This data describes a binding interaction between two proteins.

Contacts between the two chains:
Residue E30 in chain B contacts residue V15 in chain A (closest heavy-atom distance 3.6 Å).
Residue G19 in chain B contacts residue V26 in chain A (closest heavy-atom distance 3.4 Å).
Residue K12 in chain B interacts with residue K34 in chain A (closest heavy-atom distance 3.8 Å).
Residue E30 in chain B is in contact with residue K20 in chain A (closest heavy-atom distance 4.9 Å).
Residue L8 in chain B is in contact with residue V40 in chain A (closest heavy-atom distance 3.4 Å).
Residue K23 in chain B contacts residue V26 in chain A (closest heavy-atom distance 3.7 Å).
Residue E30 in chain B contacts residue G16 in chain A (closest heavy-atom distance 4.5 Å).
Residue V37 in chain B contacts residue K12 in chain A (closest heavy-atom distance 4.0 Å).
Residue V15 in chain B is in contact with residue E30 in chain A (closest heavy-atom distance 3.4 Å).
Residue E30 in chain B contacts residue K23 in chain A (closest heavy-atom distance 3.1 Å).
Residue G33 in chain B is in contact with residue V15 in chain A (closest heavy-atom distance 3.9 Å).
Residue V15 in chain B contacts residue L29 in chain A (closest heavy-atom distance 4.7 Å).
Residue K41 in chain B is in contact with residue E5 in chain A (closest heavy-atom distance 4.7 Å).
Residue K34 in chain B contacts residue V15 in chain A (closest heavy-atom distance 3.7 Å).
Residue K34 in chain B is in contact with residue G16 in chain A (closest heavy-atom distance 3.9 Å).
Residue D9 in chain B interacts with residue V37 in chain A (closest heavy-atom distance 4.8 Å).
Residue V15 in chain B interacts with residue G33 in chain A (closest heavy-atom distance 4.0 Å).
Residue L44 in chain B is in contact with residue L4 in chain A (closest heavy-atom distance 3.7 Å).
Residue V26 in chain B interacts with residue V26 in chain A (closest heavy-atom distance 3.9 Å).
Residue K34 in chain B interacts with residue K12 in chain A (closest heavy-atom distance 3.8 Å).
Residue V37 in chain B interacts with residue L8 in chain A (closest heavy-atom distance 3.8 Å).
Residue E30 in chain B is in contact with residue G19 in chain A (closest heavy-atom distance 4.2 Å).
Residue V15 in chain B is in contact with residue K34 in chain A (closest heavy-atom distance 3.9 Å).
Residue A11 in chain B interacts with residue V37 in chain A (closest heavy-atom distance 4.0 Å).
Residue K41 in chain B is in contact with residue L8 in chain A (closest heavy-atom distance 4.2 Å).
Residue L4 in chain B interacts with residue L44 in chain A (closest heavy-atom distance 3.7 Å).
Residue G19 in chain B is in contact with residue E30 in chain A (closest heavy-atom distance 3.7 Å).
Residue E27 in chain B is in contact with residue K23 in chain A (closest heavy-atom distance 2.9 Å).
Residue G16 in chain B interacts with residue E30 in chain A (closest heavy-atom distance 4.2 Å).
Residue K23 in chain B is in contact with residue K23 in chain A (closest heavy-atom distance 3.8 Å).
Residue K12 in chain B interacts with residue K41 in chain A (closest heavy-atom distance 3.6 Å).
Residue L8 in chain B is in contact with residue L44 in chain A (closest heavy-atom distance 3.9 Å).
Residue V15 in chain B contacts residue V37 in chain A (closest heavy-atom distance 4.8 Å).
Residue D9 in chain B contacts residue K41 in chain A (closest heavy-atom distance 4.3 Å).
Residue K23 in chain B interacts with residue E30 in chain A (closest heavy-atom distance 4.3 Å).
Residue L44 in chain B contacts residue L8 in chain A (closest heavy-atom distance 3.9 Å).
Residue V37 in chain B is in contact with residue A11 in chain A (closest heavy-atom distance 4.4 Å).
Residue L29 in chain B interacts with residue V15 in chain A (closest heavy-atom distance 4.8 Å).
Residue V40 in chain B is in contact with residue L8 in chain A (closest heavy-atom distance 3.9 Å).
Residue E5 in chain B contacts residue K41 in chain A (closest heavy-atom distance 3.2 Å).
Residue G16 in chain B interacts with residue K34 in chain A (closest heavy-atom distance 3.6 Å).
Residue V26 in chain B interacts with residue G22 in chain A (closest heavy-atom distance 4.0 Å).
Residue K12 in chain B interacts with residue V37 in chain A (closest heavy-atom distance 3.9 Å).
Residue V26 in chain B contacts residue K23 in chain A (closest heavy-atom distance 3.8 Å).
Residue V26 in chain B interacts with residue G19 in chain A (closest heavy-atom distance 3.8 Å).
Residue G22 in chain B contacts residue V26 in chain A (closest heavy-atom distance 3.8 Å).
Residue K23 in chain B is in contact with residue E27 in chain A (closest heavy-atom distance 4.2 Å).
Residue L8 in chain B is in contact with residue K41 in chain A (closest heavy-atom distance 4.1 Å).
Residue L8 in chain B contacts residue V37 in chain A (closest heavy-atom distance 3.0 Å).

Sequence of chain A:
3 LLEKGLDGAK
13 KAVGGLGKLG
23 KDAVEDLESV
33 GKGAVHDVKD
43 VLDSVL

Sequence of chain B:
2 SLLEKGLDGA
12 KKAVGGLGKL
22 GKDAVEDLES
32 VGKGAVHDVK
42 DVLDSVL